This data describes a binding interaction between two proteins.

Residue-level contacts at the interface:
Residue F81 in protein 2 is in contact with residue F234 in protein 1 (closest heavy-atom distance 3.5 Å).
Residue P54 in protein 2 contacts residue V238 in protein 1 (closest heavy-atom distance 4.2 Å).
Residue K83 in protein 2 interacts with residue K239 in protein 1 (closest heavy-atom distance 3.4 Å).
Residue F48 in protein 2 is in contact with residue I232 in protein 1 (closest heavy-atom distance 3.8 Å).
Residue E50 in protein 2 interacts with residue V238 in protein 1 (closest heavy-atom distance 4.3 Å).
Residue K83 in protein 2 contacts residue V238 in protein 1 (closest heavy-atom distance 4.7 Å).
Residue E55 in protein 2 contacts residue K239 in protein 1 (closest heavy-atom distance 3.9 Å).
Residue E50 in protein 2 is in contact with residue I232 in protein 1 (closest heavy-atom distance 4.8 Å).
Residue L47 in protein 2 interacts with residue F234 in protein 1 (closest heavy-atom distance 4.2 Å).
Residue P54 in protein 2 interacts with residue K239 in protein 1 (closest heavy-atom distance 4.1 Å).
Residue A51 in protein 2 is in contact with residue G231 in protein 1 (closest heavy-atom distance 3.5 Å).
Residue A51 in protein 2 contacts residue I232 in protein 1 (closest heavy-atom distance 3.6 Å).
Residue L47 in protein 2 is in contact with residue G233 in protein 1 (closest heavy-atom distance 4.5 Å).
Residue V43 in protein 2 interacts with residue F234 in protein 1 (closest heavy-atom distance 4.6 Å).
Residue A51 in protein 2 interacts with residue V238 in protein 1 (closest heavy-atom distance 4.5 Å).
Residue T78 in protein 2 interacts with residue F234 in protein 1 (closest heavy-atom distance 3.9 Å).
Residue L47 in protein 2 is in contact with residue I232 in protein 1 (closest heavy-atom distance 3.4 Å).

Sequence of protein 2:
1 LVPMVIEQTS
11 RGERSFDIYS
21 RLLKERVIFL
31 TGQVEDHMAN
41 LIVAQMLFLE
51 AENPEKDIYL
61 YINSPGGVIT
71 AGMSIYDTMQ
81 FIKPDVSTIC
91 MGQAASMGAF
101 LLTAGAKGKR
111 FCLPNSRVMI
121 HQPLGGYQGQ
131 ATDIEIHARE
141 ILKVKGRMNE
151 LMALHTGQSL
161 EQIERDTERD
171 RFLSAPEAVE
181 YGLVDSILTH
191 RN

Sequence of protein 1:
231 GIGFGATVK